Sequence of chain A:
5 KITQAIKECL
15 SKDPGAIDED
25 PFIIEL

Sequence of chain B:
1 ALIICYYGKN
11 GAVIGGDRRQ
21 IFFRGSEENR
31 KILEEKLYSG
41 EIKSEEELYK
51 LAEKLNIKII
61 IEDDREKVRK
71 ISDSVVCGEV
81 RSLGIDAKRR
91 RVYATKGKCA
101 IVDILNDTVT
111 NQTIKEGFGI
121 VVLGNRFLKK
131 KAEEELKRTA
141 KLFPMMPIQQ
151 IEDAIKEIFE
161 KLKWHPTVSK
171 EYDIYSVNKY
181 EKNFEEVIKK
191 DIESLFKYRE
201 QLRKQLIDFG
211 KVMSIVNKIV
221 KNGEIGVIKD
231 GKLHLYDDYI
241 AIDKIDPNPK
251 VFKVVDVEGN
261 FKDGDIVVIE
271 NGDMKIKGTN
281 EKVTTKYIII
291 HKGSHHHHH

The following describes two proteins that form a bound complex.

Interface contacts:
Residue S82 in chain B contacts residue P18 in chain A (closest heavy-atom distance 3.4 Å).
Residue F23 in chain B is in contact with residue S15 in chain A (closest heavy-atom distance 2.7 Å).
Residue S82 in chain B contacts residue K16 in chain A (closest heavy-atom distance 3.5 Å).
Residue Y38 in chain B contacts residue P18 in chain A (closest heavy-atom distance 2.7 Å).
Residue I120 in chain B contacts residue I28 in chain A (closest heavy-atom distance 2.8 Å).
Residue Y38 in chain B interacts with residue D17 in chain A (closest heavy-atom distance 3.9 Å).
Residue K129 in chain B interacts with residue F26 in chain A (closest heavy-atom distance 3.8 Å).
Residue V80 in chain B interacts with residue I21 in chain A (closest heavy-atom distance 3.8 Å).
Residue Y6 in chain B interacts with residue L30 in chain A (closest heavy-atom distance 3.8 Å).
Residue K129 in chain B interacts with residue E23 in chain A (closest heavy-atom distance 3.4 Å).
Residue V122 in chain B interacts with residue P25 in chain A (closest heavy-atom distance 3.7 Å).
Residue V121 in chain B contacts residue F26 in chain A (closest heavy-atom distance 3.3 Å).
Residue E34 in chain B contacts residue P18 in chain A (closest heavy-atom distance 3.3 Å).
Residue G119 in chain B contacts residue L30 in chain A (closest heavy-atom distance 3.8 Å).
Residue R90 in chain B is in contact with residue P25 in chain A (closest heavy-atom distance 3.8 Å).
Residue R90 in chain B interacts with residue I21 in chain A (closest heavy-atom distance 3.2 Å).
Residue G84 in chain B interacts with residue K11 in chain A (closest heavy-atom distance 3.5 Å).
Residue R81 in chain B contacts residue K16 in chain A (closest heavy-atom distance 2.8 Å).
Residue E34 in chain B is in contact with residue G19 in chain A (closest heavy-atom distance 3.3 Å).
Residue F22 in chain B is in contact with residue K16 in chain A (closest heavy-atom distance 3.5 Å).
Residue I120 in chain B is in contact with residue I27 in chain A (closest heavy-atom distance 3.3 Å).
Residue R81 in chain B interacts with residue I21 in chain A (closest heavy-atom distance 3.8 Å).
Residue K88 in chain B is in contact with residue I21 in chain A (closest heavy-atom distance 3.2 Å).
Residue Q20 in chain B is in contact with residue K16 in chain A (closest heavy-atom distance 3.6 Å).
Residue N125 in chain B interacts with residue A20 in chain A (closest heavy-atom distance 3.8 Å).
Residue E133 in chain B interacts with residue F26 in chain A (closest heavy-atom distance 3.2 Å).
Residue L83 in chain B is in contact with residue S15 in chain A (closest heavy-atom distance 3.5 Å).
Residue I21 in chain B contacts residue K16 in chain A (closest heavy-atom distance 3.5 Å).
Residue I21 in chain B interacts with residue D17 in chain A (closest heavy-atom distance 3.0 Å).
Residue F23 in chain B is in contact with residue L14 in chain A (closest heavy-atom distance 3.5 Å).
Residue Y38 in chain B is in contact with residue A20 in chain A (closest heavy-atom distance 3.5 Å).
Residue R30 in chain B is in contact with residue C13 in chain A (closest heavy-atom distance 2.8 Å).
Residue S82 in chain B contacts residue I21 in chain A (closest heavy-atom distance 3.5 Å).
Residue R90 in chain B interacts with residue E23 in chain A (closest heavy-atom distance 2.5 Å).
Residue R81 in chain B is in contact with residue D17 in chain A (closest heavy-atom distance 3.9 Å).
Residue K141 in chain B interacts with residue L30 in chain A (closest heavy-atom distance 3.3 Å).
Residue S82 in chain B contacts residue D17 in chain A (closest heavy-atom distance 2.5 Å).
Residue R90 in chain B interacts with residue D24 in chain A (closest heavy-atom distance 4.0 Å).
Residue G124 in chain B is in contact with residue A20 in chain A (closest heavy-atom distance 2.8 Å).
Residue I21 in chain B is in contact with residue S15 in chain A (closest heavy-atom distance 3.9 Å).
Residue F22 in chain B is in contact with residue S15 in chain A (closest heavy-atom distance 3.6 Å).
Residue K115 in chain B contacts residue I27 in chain A (closest heavy-atom distance 3.9 Å).
Residue L123 in chain B interacts with residue P25 in chain A (closest heavy-atom distance 3.6 Å).
Residue S82 in chain B interacts with residue G19 in chain A (closest heavy-atom distance 3.9 Å).
Residue F118 in chain B is in contact with residue E29 in chain A (closest heavy-atom distance 3.7 Å).
Residue R30 in chain B is in contact with residue S15 in chain A (closest heavy-atom distance 3.6 Å).
Residue K129 in chain B contacts residue D24 in chain A (closest heavy-atom distance 3.0 Å).
Residue F23 in chain B is in contact with residue C13 in chain A (closest heavy-atom distance 3.8 Å).
Residue G119 in chain B is in contact with residue I28 in chain A (closest heavy-atom distance 3.0 Å).
Residue K115 in chain B contacts residue E29 in chain A (closest heavy-atom distance 3.7 Å).
Residue R30 in chain B is in contact with residue E12 in chain A (closest heavy-atom distance 3.0 Å).
Residue Q20 in chain B interacts with residue D17 in chain A (closest heavy-atom distance 3.7 Å).
Residue Y38 in chain B is in contact with residue G19 in chain A (closest heavy-atom distance 3.5 Å).
Residue F118 in chain B interacts with residue L30 in chain A (closest heavy-atom distance 2.7 Å).
Residue I120 in chain B is in contact with residue F26 in chain A (closest heavy-atom distance 3.8 Å).
Residue R126 in chain B is in contact with residue E23 in chain A (closest heavy-atom distance 2.9 Å).
Residue F23 in chain B is in contact with residue P18 in chain A (closest heavy-atom distance 3.4 Å).
Residue V122 in chain B interacts with residue F26 in chain A (closest heavy-atom distance 2.8 Å).
Residue L83 in chain B interacts with residue K16 in chain A (closest heavy-atom distance 2.9 Å).
Residue A140 in chain B is in contact with residue L30 in chain A (closest heavy-atom distance 3.9 Å).